This data describes a binding interaction between two proteins.

Sequence of chain A:
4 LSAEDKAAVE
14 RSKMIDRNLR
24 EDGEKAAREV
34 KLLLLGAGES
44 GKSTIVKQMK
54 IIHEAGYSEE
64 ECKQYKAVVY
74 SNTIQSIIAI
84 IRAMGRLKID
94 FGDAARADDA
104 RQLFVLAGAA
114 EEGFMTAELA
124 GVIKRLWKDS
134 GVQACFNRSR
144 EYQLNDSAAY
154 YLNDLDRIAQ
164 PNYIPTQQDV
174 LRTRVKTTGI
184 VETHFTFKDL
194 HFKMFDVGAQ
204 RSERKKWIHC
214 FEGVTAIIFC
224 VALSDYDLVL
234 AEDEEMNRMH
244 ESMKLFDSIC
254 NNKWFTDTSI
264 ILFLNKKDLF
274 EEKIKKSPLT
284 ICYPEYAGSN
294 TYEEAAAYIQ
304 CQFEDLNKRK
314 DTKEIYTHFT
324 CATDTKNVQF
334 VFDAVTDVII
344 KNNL

Sequence of chain B:
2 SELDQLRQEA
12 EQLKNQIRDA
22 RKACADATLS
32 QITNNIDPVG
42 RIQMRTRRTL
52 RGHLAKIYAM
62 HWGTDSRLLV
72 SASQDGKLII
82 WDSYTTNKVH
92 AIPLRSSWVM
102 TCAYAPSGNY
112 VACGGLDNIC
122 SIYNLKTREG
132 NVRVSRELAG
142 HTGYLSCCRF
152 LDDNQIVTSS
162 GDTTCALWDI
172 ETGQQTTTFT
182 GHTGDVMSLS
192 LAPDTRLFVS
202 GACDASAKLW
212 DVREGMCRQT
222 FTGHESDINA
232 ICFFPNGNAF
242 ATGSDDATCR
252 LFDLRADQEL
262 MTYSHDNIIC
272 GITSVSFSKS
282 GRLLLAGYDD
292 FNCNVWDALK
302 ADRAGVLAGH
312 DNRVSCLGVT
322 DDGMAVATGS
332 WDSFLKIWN

Contacts between the two chains:
Residue Q203 in chain A interacts with residue N119 in chain B (closest heavy-atom distance 3.0 Å).
Residue S205 in chain A contacts residue Y145 in chain B (closest heavy-atom distance 3.0 Å).
Residue F214 in chain A contacts residue L117 in chain B (closest heavy-atom distance 3.5 Å).
Residue K209 in chain A is in contact with residue M101 in chain B (closest heavy-atom distance 3.9 Å).
Residue S15 in chain A contacts residue N88 in chain B (closest heavy-atom distance 3.7 Å).
Residue G26 in chain A is in contact with residue L55 in chain B (closest heavy-atom distance 3.5 Å).
Residue E206 in chain A interacts with residue D186 in chain B (closest heavy-atom distance 2.9 Å).
Residue Q203 in chain A contacts residue Y145 in chain B (closest heavy-atom distance 2.7 Å).
Residue L22 in chain A interacts with residue A92 in chain B (closest heavy-atom distance 3.9 Å).
Residue D25 in chain A interacts with residue K78 in chain B (closest heavy-atom distance 3.2 Å).
Residue K209 in chain A contacts residue D228 in chain B (closest heavy-atom distance 3.0 Å).
Residue G182 in chain A contacts residue D118 in chain B (closest heavy-atom distance 3.9 Å).
Residue W257 in chain A contacts residue R314 in chain B (closest heavy-atom distance 3.7 Å).
Residue K209 in chain A interacts with residue D246 in chain B (closest heavy-atom distance 3.3 Å).
Residue S15 in chain A is in contact with residue K89 in chain B (closest heavy-atom distance 3.3 Å).
Residue S205 in chain A is in contact with residue D186 in chain B (closest heavy-atom distance 3.5 Å).
Residue G182 in chain A interacts with residue N119 in chain B (closest heavy-atom distance 3.4 Å).
Residue R14 in chain A interacts with residue N132 in chain B (closest heavy-atom distance 3.4 Å).
Residue F214 in chain A interacts with residue W99 in chain B (closest heavy-atom distance 3.4 Å).
Residue G182 in chain A contacts residue L117 in chain B (closest heavy-atom distance 3.6 Å).
Residue C213 in chain A is in contact with residue Q75 in chain B (closest heavy-atom distance 3.5 Å).
Residue L22 in chain A is in contact with residue G53 in chain B (closest heavy-atom distance 3.3 Å).
Residue K208 in chain A is in contact with residue D246 in chain B (closest heavy-atom distance 3.2 Å).
Residue K209 in chain A is in contact with residue C204 in chain B (closest heavy-atom distance 3.7 Å).
Residue I183 in chain A is in contact with residue L117 in chain B (closest heavy-atom distance 2.9 Å).
Residue E206 in chain A is in contact with residue D228 in chain B (closest heavy-atom distance 3.9 Å).
Residue K209 in chain A interacts with residue D186 in chain B (closest heavy-atom distance 3.7 Å).
Residue D19 in chain A interacts with residue R52 in chain B (closest heavy-atom distance 2.8 Å).
Residue T181 in chain A contacts residue N119 in chain B (closest heavy-atom distance 3.3 Å).
Residue H212 in chain A interacts with residue Y59 in chain B (closest heavy-atom distance 3.0 Å).
Residue I18 in chain A interacts with residue K89 in chain B (closest heavy-atom distance 3.4 Å).
Residue Q203 in chain A is in contact with residue G144 in chain B (closest heavy-atom distance 3.3 Å).
Residue I18 in chain A contacts residue A92 in chain B (closest heavy-atom distance 3.6 Å).
Residue L22 in chain A is in contact with residue K89 in chain B (closest heavy-atom distance 3.5 Å).
Residue W257 in chain A contacts residue W332 in chain B (closest heavy-atom distance 3.7 Å).
Residue W210 in chain A interacts with residue L117 in chain B (closest heavy-atom distance 3.7 Å).
Residue R23 in chain A interacts with residue R52 in chain B (closest heavy-atom distance 3.8 Å).
Residue I18 in chain A is in contact with residue H91 in chain B (closest heavy-atom distance 3.8 Å).
Residue Q203 in chain A is in contact with residue L117 in chain B (closest heavy-atom distance 3.3 Å).
Residue S205 in chain A is in contact with residue G144 in chain B (closest heavy-atom distance 3.6 Å).
Residue V12 in chain A interacts with residue N88 in chain B (closest heavy-atom distance 3.6 Å).
Residue C213 in chain A interacts with residue Y59 in chain B (closest heavy-atom distance 3.5 Å).
Residue R204 in chain A interacts with residue G162 in chain B (closest heavy-atom distance 3.6 Å).
Residue T181 in chain A contacts residue T143 in chain B (closest heavy-atom distance 3.6 Å).
Residue H212 in chain A is in contact with residue W332 in chain B (closest heavy-atom distance 3.5 Å).
Residue I183 in chain A contacts residue W99 in chain B (closest heavy-atom distance 3.5 Å).
Residue F198 in chain A interacts with residue W99 in chain B (closest heavy-atom distance 3.6 Å).
Residue R14 in chain A interacts with residue V90 in chain B (closest heavy-atom distance 3.9 Å).
Residue K209 in chain A contacts residue N230 in chain B (closest heavy-atom distance 3.0 Å).
Residue K209 in chain A is in contact with residue M188 in chain B (closest heavy-atom distance 3.6 Å).
Residue A11 in chain A is in contact with residue N88 in chain B (closest heavy-atom distance 3.8 Å).
Residue K208 in chain A interacts with residue D228 in chain B (closest heavy-atom distance 3.7 Å).
Residue L22 in chain A interacts with residue I80 in chain B (closest heavy-atom distance 3.9 Å).
Residue S205 in chain A interacts with residue G162 in chain B (closest heavy-atom distance 3.6 Å).
Residue H212 in chain A is in contact with residue K57 in chain B (closest heavy-atom distance 3.0 Å).
Residue D19 in chain A contacts residue K89 in chain B (closest heavy-atom distance 3.1 Å).
Residue C213 in chain A interacts with residue W99 in chain B (closest heavy-atom distance 3.3 Å).
Residue E185 in chain A interacts with residue W99 in chain B (closest heavy-atom distance 3.0 Å).
Residue E215 in chain A contacts residue K57 in chain B (closest heavy-atom distance 3.0 Å).
Residue K209 in chain A is in contact with residue Y145 in chain B (closest heavy-atom distance 3.2 Å).